These two protein chains interact to form a complex.

Sequence of chain A:
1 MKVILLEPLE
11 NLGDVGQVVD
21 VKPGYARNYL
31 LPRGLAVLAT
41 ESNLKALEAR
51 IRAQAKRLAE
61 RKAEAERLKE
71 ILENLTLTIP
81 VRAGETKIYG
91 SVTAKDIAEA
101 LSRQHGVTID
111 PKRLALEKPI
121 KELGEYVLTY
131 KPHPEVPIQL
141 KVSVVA

Sequence of chain B:
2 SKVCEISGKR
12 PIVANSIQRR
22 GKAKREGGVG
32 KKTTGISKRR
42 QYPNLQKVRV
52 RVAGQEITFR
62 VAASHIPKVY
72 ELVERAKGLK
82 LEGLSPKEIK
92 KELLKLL

Residue-level contacts at the interface:
Residue R27 in chain A interacts with residue I67 in chain B (closest heavy-atom distance 3.7 Å).
Residue N28 in chain A interacts with residue Y71 in chain B (closest heavy-atom distance 4.7 Å).
Residue T40 in chain A is in contact with residue E75 in chain B (closest heavy-atom distance 4.7 Å).
Residue L38 in chain A contacts residue E75 in chain B (closest heavy-atom distance 3.2 Å).
Residue R27 in chain A interacts with residue Y71 in chain B (closest heavy-atom distance 3.3 Å).
Residue L31 in chain A is in contact with residue Y71 in chain B (closest heavy-atom distance 4.2 Å).
Residue N43 in chain A is in contact with residue E75 in chain B (closest heavy-atom distance 4.9 Å).
Residue L38 in chain A contacts residue Y71 in chain B (closest heavy-atom distance 4.1 Å).